These two protein chains interact to form a complex.

Sequence of the second protein:
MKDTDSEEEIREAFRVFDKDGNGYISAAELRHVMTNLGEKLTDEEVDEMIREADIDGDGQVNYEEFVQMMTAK

Sequence of the first protein:
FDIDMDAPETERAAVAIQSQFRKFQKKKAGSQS

Interface contacts:
Residue A13 in the second protein interacts with residue A42 in the first protein (closest heavy-atom distance 3.7 Å).
Residue K73 in the second protein contacts residue F53 in the first protein (closest heavy-atom distance 4.1 Å).
Residue F17 in the second protein interacts with residue I46 in the first protein (closest heavy-atom distance 3.7 Å).
Residue L37 in the second protein is in contact with residue Q47 in the first protein (closest heavy-atom distance 2.5 Å).
Residue L41 in the second protein interacts with residue F50 in the first protein (closest heavy-atom distance 4.3 Å).
Residue V16 in the second protein contacts residue I32 in the first protein (closest heavy-atom distance 4.4 Å).
Residue K40 in the second protein interacts with residue Q47 in the first protein (closest heavy-atom distance 4.5 Å).
Residue E52 in the second protein is in contact with residue F50 in the first protein (closest heavy-atom distance 4.7 Å).
Residue F17 in the second protein is in contact with residue A43 in the first protein (closest heavy-atom distance 4.7 Å).
Residue E29 in the second protein is in contact with residue I32 in the first protein (closest heavy-atom distance 4.1 Å).
Residue V16 in the second protein contacts residue T39 in the first protein (closest heavy-atom distance 3.7 Å).
Residue E48 in the second protein interacts with residue Q54 in the first protein (closest heavy-atom distance 4.3 Å).
Residue V33 in the second protein contacts residue A43 in the first protein (closest heavy-atom distance 4.1 Å).
Residue K19 in the second protein contacts residue F30 in the first protein (closest heavy-atom distance 4.4 Å).
Residue E45 in the second protein contacts residue F50 in the first protein (closest heavy-atom distance 3.1 Å).
Residue V33 in the second protein interacts with residue I32 in the first protein (closest heavy-atom distance 4.3 Å).
Residue M70 in the second protein contacts residue I46 in the first protein (closest heavy-atom distance 4.6 Å).
Residue L41 in the second protein interacts with residue R51 in the first protein (closest heavy-atom distance 4.4 Å).
Residue H32 in the second protein is in contact with residue F30 in the first protein (closest heavy-atom distance 4.3 Å).
Residue F17 in the second protein interacts with residue I32 in the first protein (closest heavy-atom distance 3.9 Å).
Residue V16 in the second protein interacts with residue E38 in the first protein (closest heavy-atom distance 4.1 Å).
Residue V16 in the second protein contacts residue A42 in the first protein (closest heavy-atom distance 4.2 Å).
Residue G38 in the second protein is in contact with residue Q47 in the first protein (closest heavy-atom distance 2.4 Å).
Residue M34 in the second protein interacts with residue Q47 in the first protein (closest heavy-atom distance 3.0 Å).
Residue K73 in the second protein interacts with residue K56 in the first protein (closest heavy-atom distance 3.9 Å).
Residue G38 in the second protein contacts residue V44 in the first protein (closest heavy-atom distance 3.4 Å).
Residue H32 in the second protein is in contact with residue M34 in the first protein (closest heavy-atom distance 3.7 Å).
Residue G38 in the second protein contacts residue E40 in the first protein (closest heavy-atom distance 4.5 Å).
Residue E12 in the second protein contacts residue E38 in the first protein (closest heavy-atom distance 4.0 Å).
Residue E52 in the second protein contacts residue F53 in the first protein (closest heavy-atom distance 4.7 Å).
Residue M69 in the second protein contacts residue F53 in the first protein (closest heavy-atom distance 2.9 Å).
Residue E39 in the second protein interacts with residue V44 in the first protein (closest heavy-atom distance 4.6 Å).
Residue E45 in the second protein is in contact with residue R51 in the first protein (closest heavy-atom distance 4.5 Å).
Residue F14 in the second protein is in contact with residue I46 in the first protein (closest heavy-atom distance 3.7 Å).
Residue G38 in the second protein contacts residue A43 in the first protein (closest heavy-atom distance 4.0 Å).
Residue M70 in the second protein contacts residue F50 in the first protein (closest heavy-atom distance 4.3 Å).
Residue L37 in the second protein interacts with residue E40 in the first protein (closest heavy-atom distance 4.2 Å).
Residue E29 in the second protein contacts residue F30 in the first protein (closest heavy-atom distance 3.9 Å).
Residue L41 in the second protein contacts residue Q47 in the first protein (closest heavy-atom distance 3.4 Å).
Residue E39 in the second protein interacts with residue R51 in the first protein (closest heavy-atom distance 4.0 Å).
Residue E39 in the second protein is in contact with residue Q47 in the first protein (closest heavy-atom distance 3.3 Å).
Residue M70 in the second protein is in contact with residue Q49 in the first protein (closest heavy-atom distance 3.7 Å).
Residue F17 in the second protein contacts residue A42 in the first protein (closest heavy-atom distance 4.7 Å).
Residue M49 in the second protein is in contact with residue F50 in the first protein (closest heavy-atom distance 3.0 Å).
Residue I10 in the second protein is in contact with residue Q49 in the first protein (closest heavy-atom distance 3.7 Å).
Residue L37 in the second protein is in contact with residue A43 in the first protein (closest heavy-atom distance 3.4 Å).
Residue E45 in the second protein interacts with residue Q54 in the first protein (closest heavy-atom distance 4.3 Å).
Residue K19 in the second protein is in contact with residue D31 in the first protein (closest heavy-atom distance 2.7 Å).
Residue K73 in the second protein contacts residue K57 in the first protein (closest heavy-atom distance 4.5 Å).
Residue V33 in the second protein contacts residue Q47 in the first protein (closest heavy-atom distance 3.5 Å).
Residue T35 in the second protein interacts with residue Q47 in the first protein (closest heavy-atom distance 4.5 Å).
Residue E48 in the second protein contacts residue F50 in the first protein (closest heavy-atom distance 4.7 Å).
Residue L37 in the second protein interacts with residue M34 in the first protein (closest heavy-atom distance 3.3 Å).
Residue F17 in the second protein contacts residue T39 in the first protein (closest heavy-atom distance 4.2 Å).
Residue L37 in the second protein contacts residue I32 in the first protein (closest heavy-atom distance 4.2 Å).
Residue A13 in the second protein contacts residue A45 in the first protein (closest heavy-atom distance 4.8 Å).
Residue M34 in the second protein is in contact with residue I46 in the first protein (closest heavy-atom distance 3.1 Å).
Residue A13 in the second protein interacts with residue I46 in the first protein (closest heavy-atom distance 3.7 Å).
Residue L37 in the second protein contacts residue T39 in the first protein (closest heavy-atom distance 4.0 Å).
Residue M70 in the second protein contacts residue F53 in the first protein (closest heavy-atom distance 4.3 Å).